Sequence of protein 2:
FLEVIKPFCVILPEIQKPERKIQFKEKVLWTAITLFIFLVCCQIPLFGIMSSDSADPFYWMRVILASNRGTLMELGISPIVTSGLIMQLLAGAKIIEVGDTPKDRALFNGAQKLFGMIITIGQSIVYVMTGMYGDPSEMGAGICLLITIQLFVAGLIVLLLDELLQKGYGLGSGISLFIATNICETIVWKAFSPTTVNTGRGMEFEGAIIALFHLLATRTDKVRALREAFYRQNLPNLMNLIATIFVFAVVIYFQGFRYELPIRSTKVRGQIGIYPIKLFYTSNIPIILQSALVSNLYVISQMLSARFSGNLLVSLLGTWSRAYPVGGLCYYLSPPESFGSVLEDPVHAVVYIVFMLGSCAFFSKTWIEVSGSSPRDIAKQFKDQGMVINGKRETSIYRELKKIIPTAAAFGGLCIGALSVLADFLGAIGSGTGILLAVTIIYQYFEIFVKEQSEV

The following describes two proteins that form a bound complex.

Interface contacts:
Residue F62 in protein 2 is in contact with residue A1 in protein 1 (closest heavy-atom distance 3.5 Å).

Sequence of protein 1:
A